Sequence of protein 1:
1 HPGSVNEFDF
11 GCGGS

These two protein chains interact to form a complex.

Residue-level contacts at the interface:
Residue I66 in protein 2 contacts residue G3 in protein 1 (closest heavy-atom distance 3.3 Å).
Residue L81 in protein 2 interacts with residue F10 in protein 1 (closest heavy-atom distance 3.8 Å).
Residue Q70 in protein 2 contacts residue V5 in protein 1 (closest heavy-atom distance 3.5 Å).
Residue Y156 in protein 2 is in contact with residue N6 in protein 1 (closest heavy-atom distance 2.6 Å).
Residue Y159 in protein 2 is in contact with residue P2 in protein 1 (closest heavy-atom distance 3.7 Å).
Residue I63 in protein 2 contacts residue P2 in protein 1 (closest heavy-atom distance 3.7 Å).
Residue T143 in protein 2 is in contact with residue F10 in protein 1 (closest heavy-atom distance 2.7 Å).
Residue T80 in protein 2 contacts residue G11 in protein 1 (closest heavy-atom distance 4.0 Å).
Residue A150 in protein 2 is in contact with residue F8 in protein 1 (closest heavy-atom distance 3.7 Å).
Residue A152 in protein 2 contacts residue F8 in protein 1 (closest heavy-atom distance 3.9 Å).
Residue R62 in protein 2 contacts residue H1 in protein 1 (closest heavy-atom distance 3.0 Å).
Residue V76 in protein 2 interacts with residue D9 in protein 1 (closest heavy-atom distance 4.0 Å).
Residue Y59 in protein 2 contacts residue H1 in protein 1 (closest heavy-atom distance 4.1 Å).
Residue F116 in protein 2 contacts residue N6 in protein 1 (closest heavy-atom distance 4.2 Å).
Residue A139 in protein 2 contacts residue C12 in protein 1 (closest heavy-atom distance 3.5 Å).
Residue I142 in protein 2 interacts with residue C12 in protein 1 (closest heavy-atom distance 3.6 Å).
Residue C84 in protein 2 contacts residue C12 in protein 1 (closest heavy-atom distance 2.1 Å).
Residue W73 in protein 2 is in contact with residue F10 in protein 1 (closest heavy-atom distance 3.8 Å).
Residue Y171 in protein 2 contacts residue H1 in protein 1 (closest heavy-atom distance 2.9 Å).
Residue Y123 in protein 2 interacts with residue F10 in protein 1 (closest heavy-atom distance 4.0 Å).
Residue Y123 in protein 2 contacts residue C12 in protein 1 (closest heavy-atom distance 3.5 Å).
Residue W147 in protein 2 contacts residue F8 in protein 1 (closest heavy-atom distance 3.5 Å).
Residue C84 in protein 2 interacts with residue G13 in protein 1 (closest heavy-atom distance 3.9 Å).
Residue W97 in protein 2 interacts with residue N6 in protein 1 (closest heavy-atom distance 3.4 Å).
Residue Y159 in protein 2 interacts with residue H1 in protein 1 (closest heavy-atom distance 2.6 Å).
Residue E163 in protein 2 interacts with residue H1 in protein 1 (closest heavy-atom distance 3.8 Å).
Residue W147 in protein 2 contacts residue D9 in protein 1 (closest heavy-atom distance 3.0 Å).
Residue W73 in protein 2 is in contact with residue F8 in protein 1 (closest heavy-atom distance 3.0 Å).
Residue Y7 in protein 2 contacts residue H1 in protein 1 (closest heavy-atom distance 2.9 Å).
Residue I66 in protein 2 contacts residue V5 in protein 1 (closest heavy-atom distance 3.6 Å).
Residue Q70 in protein 2 contacts residue S4 in protein 1 (closest heavy-atom distance 2.9 Å).
Residue Y99 in protein 2 is in contact with residue P2 in protein 1 (closest heavy-atom distance 3.4 Å).
Residue W73 in protein 2 is in contact with residue N6 in protein 1 (closest heavy-atom distance 3.3 Å).
Residue G69 in protein 2 interacts with residue V5 in protein 1 (closest heavy-atom distance 3.7 Å).
Residue Q70 in protein 2 is in contact with residue G3 in protein 1 (closest heavy-atom distance 3.8 Å).
Residue Y159 in protein 2 is in contact with residue G3 in protein 1 (closest heavy-atom distance 3.8 Å).
Residue Y99 in protein 2 is in contact with residue G3 in protein 1 (closest heavy-atom distance 2.9 Å).
Residue W73 in protein 2 is in contact with residue D9 in protein 1 (closest heavy-atom distance 3.3 Å).
Residue K146 in protein 2 contacts residue G11 in protein 1 (closest heavy-atom distance 2.8 Å).
Residue N77 in protein 2 contacts residue F10 in protein 1 (closest heavy-atom distance 2.8 Å).
Residue Y155 in protein 2 contacts residue F8 in protein 1 (closest heavy-atom distance 4.0 Å).
Residue W167 in protein 2 interacts with residue H1 in protein 1 (closest heavy-atom distance 3.4 Å).
Residue L81 in protein 2 contacts residue C12 in protein 1 (closest heavy-atom distance 3.8 Å).
Residue I63 in protein 2 interacts with residue H1 in protein 1 (closest heavy-atom distance 3.7 Å).
Residue Q70 in protein 2 interacts with residue N6 in protein 1 (closest heavy-atom distance 2.8 Å).
Residue Y7 in protein 2 interacts with residue P2 in protein 1 (closest heavy-atom distance 3.3 Å).
Residue I66 in protein 2 is in contact with residue H1 in protein 1 (closest heavy-atom distance 3.7 Å).
Residue L95 in protein 2 is in contact with residue F10 in protein 1 (closest heavy-atom distance 3.9 Å).
Residue I142 in protein 2 contacts residue G11 in protein 1 (closest heavy-atom distance 3.5 Å).
Residue N77 in protein 2 is in contact with residue D9 in protein 1 (closest heavy-atom distance 2.9 Å).
Residue T80 in protein 2 interacts with residue C12 in protein 1 (closest heavy-atom distance 4.0 Å).
Residue T143 in protein 2 contacts residue C12 in protein 1 (closest heavy-atom distance 4.0 Å).
Residue I142 in protein 2 interacts with residue G14 in protein 1 (closest heavy-atom distance 3.8 Å).
Residue I142 in protein 2 is in contact with residue G13 in protein 1 (closest heavy-atom distance 4.2 Å).
Residue F116 in protein 2 interacts with residue F10 in protein 1 (closest heavy-atom distance 4.0 Å).
Residue M5 in protein 2 contacts residue H1 in protein 1 (closest heavy-atom distance 3.9 Å).
Residue Y155 in protein 2 is in contact with residue E7 in protein 1 (closest heavy-atom distance 3.8 Å).
Residue Y45 in protein 2 contacts residue P2 in protein 1 (closest heavy-atom distance 3.7 Å).
Residue I66 in protein 2 contacts residue S4 in protein 1 (closest heavy-atom distance 4.2 Å).
Residue W147 in protein 2 is in contact with residue F10 in protein 1 (closest heavy-atom distance 3.6 Å).

Sequence of protein 2:
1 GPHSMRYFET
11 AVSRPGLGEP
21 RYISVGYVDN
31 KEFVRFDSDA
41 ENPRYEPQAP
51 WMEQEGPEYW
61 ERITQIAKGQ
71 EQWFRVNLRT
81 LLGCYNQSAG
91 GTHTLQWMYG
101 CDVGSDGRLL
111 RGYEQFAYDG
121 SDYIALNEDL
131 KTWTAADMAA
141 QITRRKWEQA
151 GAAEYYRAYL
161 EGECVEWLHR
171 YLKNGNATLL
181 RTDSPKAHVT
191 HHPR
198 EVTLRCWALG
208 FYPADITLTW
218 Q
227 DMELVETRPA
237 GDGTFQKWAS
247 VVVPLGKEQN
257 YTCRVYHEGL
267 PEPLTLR